Sequence of protein 2:
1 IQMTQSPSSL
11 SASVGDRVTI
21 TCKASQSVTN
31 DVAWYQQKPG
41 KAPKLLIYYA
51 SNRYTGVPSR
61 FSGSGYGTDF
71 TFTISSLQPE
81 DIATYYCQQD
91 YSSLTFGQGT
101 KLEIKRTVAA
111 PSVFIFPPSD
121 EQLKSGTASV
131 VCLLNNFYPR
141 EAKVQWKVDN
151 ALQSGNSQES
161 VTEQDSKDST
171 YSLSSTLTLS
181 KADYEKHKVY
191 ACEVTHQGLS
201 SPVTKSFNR

These two protein chains interact to form a complex.

Sequence of protein 1:
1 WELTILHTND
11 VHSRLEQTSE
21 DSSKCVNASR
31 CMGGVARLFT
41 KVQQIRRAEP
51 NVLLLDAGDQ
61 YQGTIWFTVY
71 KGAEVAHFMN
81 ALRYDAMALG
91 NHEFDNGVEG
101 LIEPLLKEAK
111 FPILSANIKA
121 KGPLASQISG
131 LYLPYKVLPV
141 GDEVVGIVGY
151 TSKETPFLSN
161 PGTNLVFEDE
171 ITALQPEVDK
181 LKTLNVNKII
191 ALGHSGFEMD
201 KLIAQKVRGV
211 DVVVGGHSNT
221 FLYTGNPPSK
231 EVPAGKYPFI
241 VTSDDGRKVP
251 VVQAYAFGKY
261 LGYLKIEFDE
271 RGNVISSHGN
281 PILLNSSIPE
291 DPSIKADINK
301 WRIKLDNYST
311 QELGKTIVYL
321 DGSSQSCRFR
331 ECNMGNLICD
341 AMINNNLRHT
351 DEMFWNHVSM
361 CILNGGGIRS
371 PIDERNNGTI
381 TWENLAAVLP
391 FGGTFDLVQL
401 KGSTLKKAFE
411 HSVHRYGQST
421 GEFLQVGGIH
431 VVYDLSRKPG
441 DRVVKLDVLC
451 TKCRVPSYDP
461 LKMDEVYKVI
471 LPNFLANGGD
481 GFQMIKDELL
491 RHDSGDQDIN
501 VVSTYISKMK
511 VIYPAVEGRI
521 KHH

Interface contacts:
Residue P139 in protein 1 is in contact with residue Y91 in protein 2 (closest heavy-atom distance 3.4 Å).
Residue V137 in protein 1 interacts with residue Y66 in protein 2 (closest heavy-atom distance 3.5 Å).
Residue K136 in protein 1 is in contact with residue Y49 in protein 2 (closest heavy-atom distance 3.8 Å).
Residue V186 in protein 1 contacts residue Y66 in protein 2 (closest heavy-atom distance 4.7 Å).
Residue G130 in protein 1 interacts with residue Y48 in protein 2 (closest heavy-atom distance 3.7 Å).
Residue K136 in protein 1 interacts with residue N30 in protein 2 (closest heavy-atom distance 3.1 Å).
Residue G130 in protein 1 is in contact with residue N52 in protein 2 (closest heavy-atom distance 4.2 Å).
Residue S129 in protein 1 contacts residue N52 in protein 2 (closest heavy-atom distance 3.2 Å).
Residue G130 in protein 1 interacts with residue Y49 in protein 2 (closest heavy-atom distance 3.8 Å).
Residue V137 in protein 1 is in contact with residue Y91 in protein 2 (closest heavy-atom distance 4.5 Å).
Residue K136 in protein 1 contacts residue D31 in protein 2 (closest heavy-atom distance 2.7 Å).
Residue L184 in protein 1 interacts with residue Y66 in protein 2 (closest heavy-atom distance 3.6 Å).
Residue V137 in protein 1 contacts residue T29 in protein 2 (closest heavy-atom distance 3.9 Å).
Residue V144 in protein 1 interacts with residue Y91 in protein 2 (closest heavy-atom distance 3.3 Å).
Residue S126 in protein 1 is in contact with residue T55 in protein 2 (closest heavy-atom distance 4.3 Å).
Residue L138 in protein 1 interacts with residue Y91 in protein 2 (closest heavy-atom distance 4.7 Å).
Residue L133 in protein 1 is in contact with residue Y49 in protein 2 (closest heavy-atom distance 4.0 Å).
Residue S129 in protein 1 interacts with residue Y48 in protein 2 (closest heavy-atom distance 2.9 Å).
Residue K136 in protein 1 contacts residue T29 in protein 2 (closest heavy-atom distance 4.6 Å).